Sequence of protein 2:
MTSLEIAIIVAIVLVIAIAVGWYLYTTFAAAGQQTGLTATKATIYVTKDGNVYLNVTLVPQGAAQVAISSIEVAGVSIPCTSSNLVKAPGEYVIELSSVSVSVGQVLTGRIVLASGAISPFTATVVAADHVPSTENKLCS

Sequence of protein 1:
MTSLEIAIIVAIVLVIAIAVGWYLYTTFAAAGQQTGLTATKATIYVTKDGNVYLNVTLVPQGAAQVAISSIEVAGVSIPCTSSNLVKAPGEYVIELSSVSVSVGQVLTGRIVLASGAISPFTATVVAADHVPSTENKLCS

Interface contacts:
Residue Q105 in protein 1 interacts with residue W22 in protein 2 (closest heavy-atom distance 4.3 Å).
Residue T108 in protein 1 interacts with residue L14 in protein 2 (closest heavy-atom distance 3.8 Å).
Residue G104 in protein 1 is in contact with residue W22 in protein 2 (closest heavy-atom distance 3.8 Å).
Residue V106 in protein 1 is in contact with residue W22 in protein 2 (closest heavy-atom distance 4.5 Å).
Residue T122 in protein 1 is in contact with residue L14 in protein 2 (closest heavy-atom distance 3.3 Å).
Residue V106 in protein 1 contacts residue I18 in protein 2 (closest heavy-atom distance 4.3 Å).

This data describes a binding interaction between two proteins.